Sequence of the second protein:
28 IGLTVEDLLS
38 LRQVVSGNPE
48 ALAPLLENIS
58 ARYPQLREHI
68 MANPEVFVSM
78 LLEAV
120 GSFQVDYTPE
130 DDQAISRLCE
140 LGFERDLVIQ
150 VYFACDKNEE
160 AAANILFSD

Sequence of the first protein:
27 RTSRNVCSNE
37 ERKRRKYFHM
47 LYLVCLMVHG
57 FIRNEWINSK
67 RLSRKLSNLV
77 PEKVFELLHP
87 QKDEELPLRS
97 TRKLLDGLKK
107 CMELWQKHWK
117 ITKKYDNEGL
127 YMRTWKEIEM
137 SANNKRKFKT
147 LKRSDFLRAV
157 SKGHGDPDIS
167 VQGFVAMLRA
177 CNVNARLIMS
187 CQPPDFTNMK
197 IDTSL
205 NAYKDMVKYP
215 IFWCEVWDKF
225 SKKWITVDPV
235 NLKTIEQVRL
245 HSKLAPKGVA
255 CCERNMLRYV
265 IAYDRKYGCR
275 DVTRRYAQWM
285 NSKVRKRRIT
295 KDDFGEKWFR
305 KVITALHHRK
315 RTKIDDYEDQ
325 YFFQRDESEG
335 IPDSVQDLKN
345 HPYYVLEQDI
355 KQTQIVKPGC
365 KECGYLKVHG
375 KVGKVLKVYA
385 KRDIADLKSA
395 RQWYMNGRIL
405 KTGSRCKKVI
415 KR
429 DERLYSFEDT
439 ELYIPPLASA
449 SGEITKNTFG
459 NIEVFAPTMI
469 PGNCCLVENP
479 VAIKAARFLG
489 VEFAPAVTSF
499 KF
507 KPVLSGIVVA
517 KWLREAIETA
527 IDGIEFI

These two protein chains interact to form a complex.

Residue-level contacts at the interface:
Residue K305 in the first protein interacts with residue E72 in the second protein (closest heavy-atom distance 3.5 Å).
Residue F144 in the first protein contacts residue E47 in the second protein (closest heavy-atom distance 3.8 Å).
Residue L52 in the first protein contacts residue L49 in the second protein (closest heavy-atom distance 3.6 Å).
Residue K305 in the first protein is in contact with residue A69 in the second protein (closest heavy-atom distance 2.8 Å).
Residue F144 in the first protein contacts residue S121 in the second protein (closest heavy-atom distance 2.8 Å).
Residue K39 in the first protein is in contact with residue R64 in the second protein (closest heavy-atom distance 3.7 Å).
Residue V54 in the first protein contacts residue V42 in the second protein (closest heavy-atom distance 3.5 Å).
Residue Y43 in the first protein interacts with residue S57 in the second protein (closest heavy-atom distance 3.3 Å).
Residue W302 in the first protein is in contact with residue M68 in the second protein (closest heavy-atom distance 3.2 Å).
Residue F144 in the first protein contacts residue A48 in the second protein (closest heavy-atom distance 3.8 Å).
Residue H55 in the first protein contacts residue V42 in the second protein (closest heavy-atom distance 2.8 Å).
Residue T146 in the first protein is in contact with residue N45 in the second protein (closest heavy-atom distance 3.6 Å).
Residue I58 in the first protein interacts with residue S43 in the second protein (closest heavy-atom distance 3.9 Å).
Residue K145 in the first protein is in contact with residue N45 in the second protein (closest heavy-atom distance 3.0 Å).
Residue W302 in the first protein is in contact with residue I67 in the second protein (closest heavy-atom distance 2.6 Å).
Residue H55 in the first protein interacts with residue S43 in the second protein (closest heavy-atom distance 3.6 Å).
Residue L126 in the first protein interacts with residue E47 in the second protein (closest heavy-atom distance 4.0 Å).
Residue L147 in the first protein interacts with residue G44 in the second protein (closest heavy-atom distance 3.3 Å).
Residue R142 in the first protein is in contact with residue Q123 in the second protein (closest heavy-atom distance 3.6 Å).
Residue Y48 in the first protein interacts with residue A50 in the second protein (closest heavy-atom distance 4.0 Å).
Residue S137 in the first protein is in contact with residue A50 in the second protein (closest heavy-atom distance 3.9 Å).
Residue R40 in the first protein is in contact with residue R64 in the second protein (closest heavy-atom distance 3.9 Å).
Residue R40 in the first protein is in contact with residue E54 in the second protein (closest heavy-atom distance 4.0 Å).
Residue F57 in the first protein interacts with residue L79 in the second protein (closest heavy-atom distance 3.3 Å).
Residue C51 in the first protein interacts with residue L49 in the second protein (closest heavy-atom distance 3.7 Å).
Residue K141 in the first protein is in contact with residue V124 in the second protein (closest heavy-atom distance 3.5 Å).
Residue M46 in the first protein is in contact with residue M68 in the second protein (closest heavy-atom distance 3.4 Å).
Residue T146 in the first protein interacts with residue G120 in the second protein (closest heavy-atom distance 3.0 Å).
Residue W302 in the first protein is in contact with residue P71 in the second protein (closest heavy-atom distance 3.6 Å).
Residue H55 in the first protein contacts residue P46 in the second protein (closest heavy-atom distance 3.4 Å).
Residue F44 in the first protein is in contact with residue L53 in the second protein (closest heavy-atom distance 3.9 Å).
Residue T146 in the first protein contacts residue Q40 in the second protein (closest heavy-atom distance 3.6 Å).
Residue A309 in the first protein contacts residue E72 in the second protein (closest heavy-atom distance 3.9 Å).
Residue Y48 in the first protein is in contact with residue L53 in the second protein (closest heavy-atom distance 3.7 Å).
Residue K141 in the first protein is in contact with residue Q123 in the second protein (closest heavy-atom distance 3.7 Å).
Residue L126 in the first protein is in contact with residue P46 in the second protein (closest heavy-atom distance 3.8 Å).
Residue R59 in the first protein contacts residue S43 in the second protein (closest heavy-atom distance 2.9 Å).
Residue F144 in the first protein interacts with residue F122 in the second protein (closest heavy-atom distance 2.8 Å).
Residue K143 in the first protein contacts residue F122 in the second protein (closest heavy-atom distance 3.6 Å).
Residue K143 in the first protein contacts residue S121 in the second protein (closest heavy-atom distance 3.4 Å).
Residue C51 in the first protein contacts residue V42 in the second protein (closest heavy-atom distance 3.4 Å).
Residue Y43 in the first protein interacts with residue L63 in the second protein (closest heavy-atom distance 3.6 Å).
Residue F298 in the first protein contacts residue M68 in the second protein (closest heavy-atom distance 2.9 Å).
Residue F44 in the first protein contacts residue E54 in the second protein (closest heavy-atom distance 3.6 Å).
Residue I58 in the first protein is in contact with residue R39 in the second protein (closest heavy-atom distance 3.8 Å).
Residue S137 in the first protein interacts with residue P51 in the second protein (closest heavy-atom distance 3.5 Å).
Residue V306 in the first protein contacts residue P71 in the second protein (closest heavy-atom distance 3.8 Å).
Residue R129 in the first protein contacts residue A50 in the second protein (closest heavy-atom distance 3.4 Å).
Residue K145 in the first protein is in contact with residue G120 in the second protein (closest heavy-atom distance 3.8 Å).
Residue K141 in the first protein interacts with residue D125 in the second protein (closest heavy-atom distance 2.9 Å).
Residue V50 in the first protein interacts with residue V75 in the second protein (closest heavy-atom distance 3.5 Å).
Residue K143 in the first protein is in contact with residue Q123 in the second protein (closest heavy-atom distance 3.3 Å).
Residue Y43 in the first protein contacts residue R64 in the second protein (closest heavy-atom distance 3.6 Å).
Residue L310 in the first protein is in contact with residue V75 in the second protein (closest heavy-atom distance 3.2 Å).
Residue W62 in the first protein interacts with residue S43 in the second protein (closest heavy-atom distance 3.5 Å).
Residue T146 in the first protein interacts with residue F122 in the second protein (closest heavy-atom distance 3.4 Å).
Residue I134 in the first protein contacts residue E54 in the second protein (closest heavy-atom distance 3.4 Å).
Residue A309 in the first protein contacts residue V75 in the second protein (closest heavy-atom distance 3.9 Å).
Residue L147 in the first protein interacts with residue N45 in the second protein (closest heavy-atom distance 3.0 Å).
Residue L147 in the first protein interacts with residue Q40 in the second protein (closest heavy-atom distance 2.9 Å).